Sequence of protein 2:
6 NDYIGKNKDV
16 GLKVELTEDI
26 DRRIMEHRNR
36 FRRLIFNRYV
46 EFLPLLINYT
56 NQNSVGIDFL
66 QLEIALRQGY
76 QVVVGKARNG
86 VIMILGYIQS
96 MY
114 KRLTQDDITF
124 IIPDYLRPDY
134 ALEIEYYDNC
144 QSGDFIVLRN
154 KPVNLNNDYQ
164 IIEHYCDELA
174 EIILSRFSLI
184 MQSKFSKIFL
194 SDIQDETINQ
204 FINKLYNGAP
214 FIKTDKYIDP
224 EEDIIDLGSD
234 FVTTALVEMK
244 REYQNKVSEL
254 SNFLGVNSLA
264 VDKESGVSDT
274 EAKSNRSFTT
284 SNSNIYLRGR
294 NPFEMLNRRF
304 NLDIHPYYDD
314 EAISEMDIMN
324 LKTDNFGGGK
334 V

This data describes a binding interaction between two proteins.

Sequence of protein 1:
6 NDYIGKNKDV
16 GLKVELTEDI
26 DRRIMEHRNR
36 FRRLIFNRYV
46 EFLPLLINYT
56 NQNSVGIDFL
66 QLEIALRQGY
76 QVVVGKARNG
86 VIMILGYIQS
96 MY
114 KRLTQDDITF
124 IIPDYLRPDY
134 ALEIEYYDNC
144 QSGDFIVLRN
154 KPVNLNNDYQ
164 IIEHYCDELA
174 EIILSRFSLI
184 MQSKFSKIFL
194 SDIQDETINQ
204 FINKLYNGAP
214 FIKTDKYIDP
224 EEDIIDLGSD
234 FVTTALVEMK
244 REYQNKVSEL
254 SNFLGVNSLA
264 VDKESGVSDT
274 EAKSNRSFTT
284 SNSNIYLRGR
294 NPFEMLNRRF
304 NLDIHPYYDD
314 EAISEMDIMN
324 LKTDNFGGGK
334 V

Contacts between the two chains:
Residue N159 in protein 1 contacts residue L39 in protein 2 (closest heavy-atom distance 3.3 Å).
Residue E267 in protein 1 interacts with residue N323 in protein 2 (closest heavy-atom distance 2.9 Å).
Residue K190 in protein 1 interacts with residue F214 in protein 2 (closest heavy-atom distance 3.3 Å).
Residue K190 in protein 1 interacts with residue I215 in protein 2 (closest heavy-atom distance 2.8 Å).
Residue F234 in protein 1 interacts with residue G231 in protein 2 (closest heavy-atom distance 3.3 Å).
Residue N142 in protein 1 is in contact with residue G61 in protein 2 (closest heavy-atom distance 3.2 Å).
Residue E252 in protein 1 interacts with residue K243 in protein 2 (closest heavy-atom distance 2.7 Å).
Residue N159 in protein 1 interacts with residue N42 in protein 2 (closest heavy-atom distance 3.0 Å).
Residue K154 in protein 1 contacts residue E46 in protein 2 (closest heavy-atom distance 2.6 Å).
Residue E171 in protein 1 is in contact with residue H32 in protein 2 (closest heavy-atom distance 2.5 Å).
Residue K190 in protein 1 contacts residue P213 in protein 2 (closest heavy-atom distance 2.9 Å).
Residue E267 in protein 1 contacts residue G330 in protein 2 (closest heavy-atom distance 3.1 Å).
Residue Y311 in protein 1 is in contact with residue I316 in protein 2 (closest heavy-atom distance 2.8 Å).
Residue N287 in protein 1 is in contact with residue A315 in protein 2 (closest heavy-atom distance 3.3 Å).
Residue G269 in protein 1 interacts with residue V334 in protein 2 (closest heavy-atom distance 3.2 Å).
Residue L158 in protein 1 interacts with residue N42 in protein 2 (closest heavy-atom distance 3.4 Å).
Residue S194 in protein 1 interacts with residue D218 in protein 2 (closest heavy-atom distance 3.2 Å).
Residue E252 in protein 1 is in contact with residue R179 in protein 2 (closest heavy-atom distance 2.7 Å).
Residue K249 in protein 1 interacts with residue R179 in protein 2 (closest heavy-atom distance 2.9 Å).
Residue D161 in protein 1 interacts with residue R43 in protein 2 (closest heavy-atom distance 3.2 Å).
Residue F192 in protein 1 interacts with residue T217 in protein 2 (closest heavy-atom distance 3.0 Å).
Residue I191 in protein 1 is in contact with residue I215 in protein 2 (closest heavy-atom distance 3.2 Å).
Residue S194 in protein 1 interacts with residue T217 in protein 2 (closest heavy-atom distance 3.4 Å).
Residue H167 in protein 1 contacts residue H32 in protein 2 (closest heavy-atom distance 3.2 Å).
Residue Y289 in protein 1 contacts residue R43 in protein 2 (closest heavy-atom distance 2.6 Å).
Residue S286 in protein 1 is in contact with residue A315 in protein 2 (closest heavy-atom distance 3.4 Å).
Residue Y311 in protein 1 contacts residue S317 in protein 2 (closest heavy-atom distance 3.4 Å).
Residue K187 in protein 1 interacts with residue Y209 in protein 2 (closest heavy-atom distance 3.1 Å).
Residue N142 in protein 1 contacts residue V86 in protein 2 (closest heavy-atom distance 3.2 Å).
Residue L193 in protein 1 contacts residue T217 in protein 2 (closest heavy-atom distance 3.2 Å).
Residue S181 in protein 1 contacts residue F188 in protein 2 (closest heavy-atom distance 3.1 Å).
Residue K333 in protein 1 contacts residue G332 in protein 2 (closest heavy-atom distance 3.1 Å).
Residue H167 in protein 1 contacts residue F36 in protein 2 (closest heavy-atom distance 3.4 Å).
Residue S232 in protein 1 interacts with residue D229 in protein 2 (closest heavy-atom distance 2.9 Å).
Residue F256 in protein 1 is in contact with residue R43 in protein 2 (closest heavy-atom distance 3.0 Å).
Residue E245 in protein 1 interacts with residue R179 in protein 2 (closest heavy-atom distance 3.2 Å).
Residue N287 in protein 1 is in contact with residue D312 in protein 2 (closest heavy-atom distance 2.4 Å).
Residue M242 in protein 1 is in contact with residue S186 in protein 2 (closest heavy-atom distance 3.3 Å).
Residue V156 in protein 1 is in contact with residue E46 in protein 2 (closest heavy-atom distance 3.2 Å).
Residue T273 in protein 1 interacts with residue E274 in protein 2 (closest heavy-atom distance 3.3 Å).
Residue S271 in protein 1 is in contact with residue V270 in protein 2 (closest heavy-atom distance 3.3 Å).
Residue R291 in protein 1 is in contact with residue E68 in protein 2 (closest heavy-atom distance 3.3 Å).
Residue F192 in protein 1 interacts with residue I215 in protein 2 (closest heavy-atom distance 2.9 Å).
Residue G231 in protein 1 contacts residue K190 in protein 2 (closest heavy-atom distance 2.9 Å).
Residue Y311 in protein 1 is in contact with residue E318 in protein 2 (closest heavy-atom distance 2.8 Å).
Residue E314 in protein 1 is in contact with residue M322 in protein 2 (closest heavy-atom distance 2.2 Å).
Residue H167 in protein 1 is in contact with residue R35 in protein 2 (closest heavy-atom distance 2.9 Å).
Residue D312 in protein 1 is in contact with residue E318 in protein 2 (closest heavy-atom distance 2.7 Å).
Residue Q185 in protein 1 interacts with residue S189 in protein 2 (closest heavy-atom distance 3.4 Å).
Residue D226 in protein 1 interacts with residue K219 in protein 2 (closest heavy-atom distance 2.4 Å).
Residue N248 in protein 1 contacts residue K243 in protein 2 (closest heavy-atom distance 3.4 Å).
Residue M184 in protein 1 contacts residue Y209 in protein 2 (closest heavy-atom distance 3.2 Å).
Residue E174 in protein 1 contacts residue K187 in protein 2 (closest heavy-atom distance 3.0 Å).
Residue S189 in protein 1 is in contact with residue A212 in protein 2 (closest heavy-atom distance 2.2 Å).
Residue K266 in protein 1 interacts with residue F329 in protein 2 (closest heavy-atom distance 3.2 Å).
Residue F234 in protein 1 interacts with residue L230 in protein 2 (closest heavy-atom distance 3.2 Å).
Residue N285 in protein 1 is in contact with residue F47 in protein 2 (closest heavy-atom distance 3.3 Å).
Residue N202 in protein 1 contacts residue K216 in protein 2 (closest heavy-atom distance 3.2 Å).
Residue Y139 in protein 1 is in contact with residue G61 in protein 2 (closest heavy-atom distance 3.2 Å).
Residue E314 in protein 1 contacts residue E318 in protein 2 (closest heavy-atom distance 3.0 Å).